The following describes two proteins that form a bound complex.

Sequence of chain B:
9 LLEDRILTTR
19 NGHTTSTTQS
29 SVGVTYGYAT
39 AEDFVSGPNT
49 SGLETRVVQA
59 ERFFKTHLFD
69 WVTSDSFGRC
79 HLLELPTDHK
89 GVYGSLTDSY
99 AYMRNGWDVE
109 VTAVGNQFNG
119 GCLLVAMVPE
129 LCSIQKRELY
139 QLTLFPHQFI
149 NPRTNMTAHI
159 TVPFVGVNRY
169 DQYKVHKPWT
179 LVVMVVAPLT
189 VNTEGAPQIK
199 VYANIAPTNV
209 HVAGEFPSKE

Interface contacts:
Residue T33 in chain B is in contact with residue A8 in chain A (closest heavy-atom distance 3.8 Å).
Residue Q139 in chain B contacts residue P190 in chain A (closest heavy-atom distance 3.2 Å).
Residue E136 in chain B is in contact with residue L192 in chain A (closest heavy-atom distance 3.8 Å).
Residue V165 in chain B contacts residue F163 in chain A (closest heavy-atom distance 3.9 Å).
Residue F147 in chain B contacts residue G5 in chain A (closest heavy-atom distance 3.5 Å).
Residue V165 in chain B is in contact with residue V125 in chain A (closest heavy-atom distance 3.3 Å).
Residue S131 in chain B is in contact with residue C134 in chain A (closest heavy-atom distance 3.8 Å).
Residue F143 in chain B is in contact with residue R189 in chain A (closest heavy-atom distance 4.0 Å).
Residue Q139 in chain B contacts residue L192 in chain A (closest heavy-atom distance 3.3 Å).
Residue C130 in chain B contacts residue C134 in chain A (closest heavy-atom distance 3.7 Å).
Residue L142 in chain B contacts residue P190 in chain A (closest heavy-atom distance 3.6 Å).
Residue Q146 in chain B interacts with residue E6 in chain A (closest heavy-atom distance 3.2 Å).
Residue P127 in chain B contacts residue R189 in chain A (closest heavy-atom distance 3.0 Å).
Residue C130 in chain B is in contact with residue N131 in chain A (closest heavy-atom distance 3.8 Å).
Residue H174 in chain B is in contact with residue N131 in chain A (closest heavy-atom distance 3.2 Å).
Residue H145 in chain B is in contact with residue A8 in chain A (closest heavy-atom distance 3.4 Å).
Residue L142 in chain B contacts residue R189 in chain A (closest heavy-atom distance 3.5 Å).
Residue E82 in chain B is in contact with residue N131 in chain A (closest heavy-atom distance 3.1 Å).
Residue E136 in chain B is in contact with residue P190 in chain A (closest heavy-atom distance 3.9 Å).
Residue N153 in chain B interacts with residue E6 in chain A (closest heavy-atom distance 3.4 Å).
Residue V126 in chain B interacts with residue R189 in chain A (closest heavy-atom distance 4.0 Å).
Residue Q146 in chain B is in contact with residue S7 in chain A (closest heavy-atom distance 3.7 Å).
Residue R167 in chain B interacts with residue R124 in chain A (closest heavy-atom distance 3.9 Å).
Residue E128 in chain B interacts with residue N131 in chain A (closest heavy-atom distance 2.8 Å).
Residue F143 in chain B is in contact with residue P190 in chain A (closest heavy-atom distance 4.1 Å).
Residue E128 in chain B contacts residue Y130 in chain A (closest heavy-atom distance 3.5 Å).
Residue E128 in chain B contacts residue V129 in chain A (closest heavy-atom distance 3.5 Å).
Residue K175 in chain B is in contact with residue N131 in chain A (closest heavy-atom distance 3.0 Å).
Residue E128 in chain B contacts residue T70 in chain A (closest heavy-atom distance 4.1 Å).
Residue R135 in chain B interacts with residue A193 in chain A (closest heavy-atom distance 2.6 Å).
Residue V165 in chain B is in contact with residue H123 in chain A (closest heavy-atom distance 3.7 Å).
Residue V165 in chain B contacts residue A127 in chain A (closest heavy-atom distance 3.8 Å).
Residue Y36 in chain B contacts residue C187 in chain A (closest heavy-atom distance 3.7 Å).
Residue F143 in chain B interacts with residue P188 in chain A (closest heavy-atom distance 3.4 Å).
Residue R135 in chain B is in contact with residue L192 in chain A (closest heavy-atom distance 3.9 Å).
Residue G164 in chain B is in contact with residue Y71 in chain A (closest heavy-atom distance 3.6 Å).
Residue N149 in chain B interacts with residue E6 in chain A (closest heavy-atom distance 3.0 Å).
Residue Q139 in chain B is in contact with residue L191 in chain A (closest heavy-atom distance 2.8 Å).
Residue N166 in chain B is in contact with residue H123 in chain A (closest heavy-atom distance 2.9 Å).
Residue L129 in chain B interacts with residue N131 in chain A (closest heavy-atom distance 3.9 Å).
Residue V165 in chain B interacts with residue L126 in chain A (closest heavy-atom distance 3.8 Å).
Residue H174 in chain B contacts residue G132 in chain A (closest heavy-atom distance 4.0 Å).
Residue R135 in chain B is in contact with residue H195 in chain A (closest heavy-atom distance 3.7 Å).
Residue N166 in chain B interacts with residue R124 in chain A (closest heavy-atom distance 3.5 Å).
Residue V165 in chain B contacts residue R124 in chain A (closest heavy-atom distance 3.0 Å).
Residue E82 in chain B is in contact with residue C134 in chain A (closest heavy-atom distance 4.1 Å).
Residue V30 in chain B contacts residue S7 in chain A (closest heavy-atom distance 4.0 Å).
Residue F147 in chain B interacts with residue E6 in chain A (closest heavy-atom distance 2.9 Å).
Residue C130 in chain B is in contact with residue Y130 in chain A (closest heavy-atom distance 3.4 Å).
Residue G164 in chain B contacts residue R124 in chain A (closest heavy-atom distance 2.6 Å).
Residue E128 in chain B interacts with residue Y71 in chain A (closest heavy-atom distance 2.7 Å).
Residue H174 in chain B interacts with residue Y130 in chain A (closest heavy-atom distance 3.2 Å).
Residue T33 in chain B interacts with residue S7 in chain A (closest heavy-atom distance 3.5 Å).
Residue V165 in chain B interacts with residue Y71 in chain A (closest heavy-atom distance 3.7 Å).
Residue D41 in chain B interacts with residue R124 in chain A (closest heavy-atom distance 2.8 Å).
Residue T152 in chain B interacts with residue E6 in chain A (closest heavy-atom distance 2.8 Å).
Residue V30 in chain B interacts with residue E6 in chain A (closest heavy-atom distance 4.0 Å).
Residue V173 in chain B contacts residue G132 in chain A (closest heavy-atom distance 3.2 Å).
Residue E128 in chain B is in contact with residue R189 in chain A (closest heavy-atom distance 3.6 Å).
Residue V163 in chain B is in contact with residue Y71 in chain A (closest heavy-atom distance 3.6 Å).

Sequence of chain A:
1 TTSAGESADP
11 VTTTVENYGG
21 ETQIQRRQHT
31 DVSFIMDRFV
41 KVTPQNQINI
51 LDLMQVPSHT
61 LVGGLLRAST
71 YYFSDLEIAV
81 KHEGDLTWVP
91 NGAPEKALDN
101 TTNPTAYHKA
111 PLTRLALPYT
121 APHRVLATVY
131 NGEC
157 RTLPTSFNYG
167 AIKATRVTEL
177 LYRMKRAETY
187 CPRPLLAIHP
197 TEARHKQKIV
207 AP